Sequence of protein 2:
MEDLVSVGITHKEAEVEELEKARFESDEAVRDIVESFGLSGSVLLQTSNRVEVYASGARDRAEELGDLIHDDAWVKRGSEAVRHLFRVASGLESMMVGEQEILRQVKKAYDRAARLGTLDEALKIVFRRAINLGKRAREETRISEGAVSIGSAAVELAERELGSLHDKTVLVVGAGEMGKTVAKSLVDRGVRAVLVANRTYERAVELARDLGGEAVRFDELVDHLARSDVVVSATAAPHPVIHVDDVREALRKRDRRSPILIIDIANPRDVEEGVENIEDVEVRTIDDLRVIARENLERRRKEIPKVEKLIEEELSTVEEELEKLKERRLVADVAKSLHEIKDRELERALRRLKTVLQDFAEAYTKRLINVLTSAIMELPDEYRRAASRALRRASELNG

Interface contacts:
Residue A395 in protein 2 is in contact with residue A380 in protein 1 (closest heavy-atom distance 3.6 Å).
Residue F365 in protein 2 contacts residue E345 in protein 1 (closest heavy-atom distance 3.7 Å).
Residue F365 in protein 2 contacts residue A366 in protein 1 (closest heavy-atom distance 3.3 Å).
Residue A366 in protein 2 is in contact with residue F365 in protein 1 (closest heavy-atom distance 3.3 Å).
Residue Y369 in protein 2 is in contact with residue I341 in protein 1 (closest heavy-atom distance 3.7 Å).
Residue R372 in protein 2 is in contact with residue E345 in protein 1 (closest heavy-atom distance 3.1 Å).
Residue A399 in protein 2 contacts residue A380 in protein 1 (closest heavy-atom distance 3.9 Å).
Residue A380 in protein 2 contacts residue A399 in protein 1 (closest heavy-atom distance 3.9 Å).
Residue N403 in protein 2 is in contact with residue R372 in protein 1 (closest heavy-atom distance 2.9 Å).
Residue L338 in protein 2 interacts with residue L373 in protein 1 (closest heavy-atom distance 3.6 Å).
Residue R398 in protein 2 is in contact with residue E383 in protein 1 (closest heavy-atom distance 3.5 Å).
Residue N403 in protein 2 contacts residue V376 in protein 1 (closest heavy-atom distance 3.8 Å).
Residue A349 in protein 2 contacts residue F365 in protein 1 (closest heavy-atom distance 3.5 Å).
Residue A399 in protein 2 is in contact with residue V376 in protein 1 (closest heavy-atom distance 3.2 Å).
Residue A380 in protein 2 interacts with residue A395 in protein 1 (closest heavy-atom distance 3.6 Å).
Residue L396 in protein 2 interacts with residue A380 in protein 1 (closest heavy-atom distance 3.7 Å).
Residue S379 in protein 2 contacts residue N403 in protein 1 (closest heavy-atom distance 2.9 Å).
Residue V376 in protein 2 interacts with residue S400 in protein 1 (closest heavy-atom distance 3.8 Å).
Residue I341 in protein 2 interacts with residue V376 in protein 1 (closest heavy-atom distance 4.0 Å).
Residue E383 in protein 2 interacts with residue R398 in protein 1 (closest heavy-atom distance 3.5 Å).
Residue G404 in protein 2 is in contact with residue V376 in protein 1 (closest heavy-atom distance 3.8 Å).
Residue V376 in protein 2 contacts residue A399 in protein 1 (closest heavy-atom distance 3.2 Å).
Residue A380 in protein 2 is in contact with residue L396 in protein 1 (closest heavy-atom distance 3.7 Å).
Residue L373 in protein 2 interacts with residue L373 in protein 1 (closest heavy-atom distance 3.5 Å).
Residue Y369 in protein 2 contacts residue E345 in protein 1 (closest heavy-atom distance 3.1 Å).
Residue N403 in protein 2 is in contact with residue S379 in protein 1 (closest heavy-atom distance 2.9 Å).
Residue Y388 in protein 2 contacts residue Y388 in protein 1 (closest heavy-atom distance 2.4 Å).
Residue L338 in protein 2 is in contact with residue Y369 in protein 1 (closest heavy-atom distance 3.7 Å).
Residue Y369 in protein 2 contacts residue K342 in protein 1 (closest heavy-atom distance 3.8 Å).
Residue L377 in protein 2 is in contact with residue L396 in protein 1 (closest heavy-atom distance 3.9 Å).
Residue S400 in protein 2 interacts with residue V376 in protein 1 (closest heavy-atom distance 3.8 Å).
Residue Y369 in protein 2 is in contact with residue Y369 in protein 1 (closest heavy-atom distance 3.7 Å).
Residue V376 in protein 2 interacts with residue N403 in protein 1 (closest heavy-atom distance 3.8 Å).
Residue Y369 in protein 2 is in contact with residue T370 in protein 1 (closest heavy-atom distance 2.6 Å).
Residue K342 in protein 2 interacts with residue Y369 in protein 1 (closest heavy-atom distance 3.8 Å).
Residue G404 in protein 2 interacts with residue R372 in protein 1 (closest heavy-atom distance 3.3 Å).
Residue R372 in protein 2 is in contact with residue G404 in protein 1 (closest heavy-atom distance 3.3 Å).
Residue R348 in protein 2 is in contact with residue R372 in protein 1 (closest heavy-atom distance 3.4 Å).
Residue A368 in protein 2 contacts residue E345 in protein 1 (closest heavy-atom distance 3.0 Å).
Residue Y369 in protein 2 is in contact with residue L373 in protein 1 (closest heavy-atom distance 4.0 Å).
Residue F365 in protein 2 contacts residue A349 in protein 1 (closest heavy-atom distance 3.5 Å).
Residue D364 in protein 2 is in contact with residue R352 in protein 1 (closest heavy-atom distance 3.4 Å).
Residue R372 in protein 2 contacts residue R348 in protein 1 (closest heavy-atom distance 3.4 Å).
Residue E345 in protein 2 interacts with residue Y369 in protein 1 (closest heavy-atom distance 3.1 Å).
Residue L373 in protein 2 is in contact with residue L338 in protein 1 (closest heavy-atom distance 3.6 Å).
Residue R372 in protein 2 interacts with residue N403 in protein 1 (closest heavy-atom distance 2.9 Å).
Residue L362 in protein 2 is in contact with residue R352 in protein 1 (closest heavy-atom distance 1.6 Å).
Residue E345 in protein 2 contacts residue F365 in protein 1 (closest heavy-atom distance 3.7 Å).
Residue V376 in protein 2 is in contact with residue G404 in protein 1 (closest heavy-atom distance 3.8 Å).
Residue L396 in protein 2 contacts residue L377 in protein 1 (closest heavy-atom distance 3.9 Å).
Residue T370 in protein 2 contacts residue Y369 in protein 1 (closest heavy-atom distance 2.6 Å).
Residue R352 in protein 2 is in contact with residue D364 in protein 1 (closest heavy-atom distance 3.4 Å).
Residue Y369 in protein 2 interacts with residue L338 in protein 1 (closest heavy-atom distance 3.7 Å).
Residue I341 in protein 2 is in contact with residue Y369 in protein 1 (closest heavy-atom distance 3.7 Å).
Residue E345 in protein 2 interacts with residue A368 in protein 1 (closest heavy-atom distance 3.0 Å).
Residue E345 in protein 2 contacts residue R372 in protein 1 (closest heavy-atom distance 3.1 Å).
Residue R352 in protein 2 is in contact with residue L362 in protein 1 (closest heavy-atom distance 1.6 Å).
Residue N403 in protein 2 is in contact with residue N375 in protein 1 (closest heavy-atom distance 3.4 Å).
Residue N375 in protein 2 interacts with residue N403 in protein 1 (closest heavy-atom distance 3.4 Å).
Residue V376 in protein 2 is in contact with residue I341 in protein 1 (closest heavy-atom distance 4.0 Å).

The following describes two proteins that form a bound complex.

Sequence of protein 1:
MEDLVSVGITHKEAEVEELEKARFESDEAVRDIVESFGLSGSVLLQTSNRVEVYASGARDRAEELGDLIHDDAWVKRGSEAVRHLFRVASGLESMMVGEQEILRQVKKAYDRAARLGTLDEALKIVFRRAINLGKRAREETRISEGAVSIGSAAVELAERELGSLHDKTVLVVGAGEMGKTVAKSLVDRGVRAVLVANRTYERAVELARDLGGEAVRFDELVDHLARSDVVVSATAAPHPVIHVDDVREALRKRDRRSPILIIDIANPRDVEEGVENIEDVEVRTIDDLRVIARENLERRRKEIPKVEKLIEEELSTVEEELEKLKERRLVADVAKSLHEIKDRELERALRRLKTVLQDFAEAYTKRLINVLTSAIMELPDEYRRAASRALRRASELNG